Sequence of the second protein:
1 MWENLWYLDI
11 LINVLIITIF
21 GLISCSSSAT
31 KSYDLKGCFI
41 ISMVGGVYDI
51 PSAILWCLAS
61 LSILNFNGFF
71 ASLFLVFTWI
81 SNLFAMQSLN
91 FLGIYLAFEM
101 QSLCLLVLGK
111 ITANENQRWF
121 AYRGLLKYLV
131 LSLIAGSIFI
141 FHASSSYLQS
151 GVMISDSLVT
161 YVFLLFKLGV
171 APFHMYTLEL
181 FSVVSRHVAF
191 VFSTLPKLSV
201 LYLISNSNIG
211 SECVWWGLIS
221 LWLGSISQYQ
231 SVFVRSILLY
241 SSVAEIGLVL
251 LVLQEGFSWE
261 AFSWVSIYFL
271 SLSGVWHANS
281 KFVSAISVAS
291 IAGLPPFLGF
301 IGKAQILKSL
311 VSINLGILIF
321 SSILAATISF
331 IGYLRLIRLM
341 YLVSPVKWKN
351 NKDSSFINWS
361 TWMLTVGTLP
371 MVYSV

Sequence of the first protein:
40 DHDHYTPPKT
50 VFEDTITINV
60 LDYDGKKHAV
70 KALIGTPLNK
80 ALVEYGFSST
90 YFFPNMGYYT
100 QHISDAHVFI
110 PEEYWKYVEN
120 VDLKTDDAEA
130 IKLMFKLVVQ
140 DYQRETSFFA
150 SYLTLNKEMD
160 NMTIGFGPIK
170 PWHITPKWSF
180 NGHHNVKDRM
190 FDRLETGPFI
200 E

The following describes two proteins that form a bound complex.

Contacts between the two chains:
Residue V234 in the second protein contacts residue F198 in the first protein (closest heavy-atom distance 3.8 Å).
Residue K349 in the second protein is in contact with residue E194 in the first protein (closest heavy-atom distance 3.2 Å).
Residue R235 in the second protein interacts with residue T174 in the first protein (closest heavy-atom distance 4.3 Å).
Residue K347 in the second protein contacts residue E194 in the first protein (closest heavy-atom distance 3.7 Å).
Residue S185 in the second protein is in contact with residue E200 in the first protein (closest heavy-atom distance 3.2 Å).
Residue S182 in the second protein is in contact with residue P175 in the first protein (closest heavy-atom distance 3.8 Å).
Residue S182 in the second protein is in contact with residue H172 in the first protein (closest heavy-atom distance 3.2 Å).
Residue L339 in the second protein is in contact with residue Y98 in the first protein (closest heavy-atom distance 3.9 Å).
Residue K347 in the second protein interacts with residue L193 in the first protein (closest heavy-atom distance 3.9 Å).
Residue R338 in the second protein is in contact with residue Y98 in the first protein (closest heavy-atom distance 3.5 Å).
Residue F120 in the second protein is in contact with residue S178 in the first protein (closest heavy-atom distance 4.2 Å).
Residue M340 in the second protein is in contact with residue F198 in the first protein (closest heavy-atom distance 3.7 Å).
Residue W119 in the second protein is in contact with residue P170 in the first protein (closest heavy-atom distance 4.1 Å).
Residue V184 in the second protein interacts with residue P175 in the first protein (closest heavy-atom distance 3.3 Å).
Residue V346 in the second protein is in contact with residue T195 in the first protein (closest heavy-atom distance 4.0 Å).
Residue Q117 in the second protein interacts with residue K176 in the first protein (closest heavy-atom distance 4.2 Å).
Residue R235 in the second protein is in contact with residue E200 in the first protein (closest heavy-atom distance 3.3 Å).
Residue F120 in the second protein interacts with residue F179 in the first protein (closest heavy-atom distance 3.2 Å).
Residue L339 in the second protein is in contact with residue Y97 in the first protein (closest heavy-atom distance 3.6 Å).
Residue V275 in the second protein contacts residue I199 in the first protein (closest heavy-atom distance 4.2 Å).
Residue V343 in the second protein is in contact with residue H101 in the first protein (closest heavy-atom distance 4.1 Å).
Residue W119 in the second protein contacts residue N180 in the first protein (closest heavy-atom distance 4.0 Å).
Residue V232 in the second protein is in contact with residue Q100 in the first protein (closest heavy-atom distance 3.4 Å).
Residue L339 in the second protein contacts residue F198 in the first protein (closest heavy-atom distance 4.3 Å).
Residue R335 in the second protein contacts residue Y97 in the first protein (closest heavy-atom distance 3.7 Å).
Residue R235 in the second protein contacts residue I199 in the first protein (closest heavy-atom distance 3.7 Å).
Residue K347 in the second protein is in contact with residue T195 in the first protein (closest heavy-atom distance 3.6 Å).
Residue F120 in the second protein contacts residue W171 in the first protein (closest heavy-atom distance 3.3 Å).
Residue W276 in the second protein contacts residue I199 in the first protein (closest heavy-atom distance 3.2 Å).
Residue V183 in the second protein is in contact with residue H172 in the first protein (closest heavy-atom distance 3.7 Å).
Residue R235 in the second protein is in contact with residue I173 in the first protein (closest heavy-atom distance 4.2 Å).
Residue R335 in the second protein is in contact with residue Y98 in the first protein (closest heavy-atom distance 3.7 Å).
Residue F233 in the second protein contacts residue Q100 in the first protein (closest heavy-atom distance 3.6 Å).
Residue V232 in the second protein interacts with residue M95 in the first protein (closest heavy-atom distance 4.1 Å).
Residue S344 in the second protein is in contact with residue H101 in the first protein (closest heavy-atom distance 3.7 Å).
Residue Y229 in the second protein is in contact with residue Y97 in the first protein (closest heavy-atom distance 4.2 Å).
Residue V184 in the second protein is in contact with residue E200 in the first protein (closest heavy-atom distance 4.3 Å).
Residue V232 in the second protein contacts residue G96 in the first protein (closest heavy-atom distance 3.6 Å).
Residue L238 in the second protein contacts residue I199 in the first protein (closest heavy-atom distance 4.3 Å).
Residue P345 in the second protein is in contact with residue T195 in the first protein (closest heavy-atom distance 3.3 Å).
Residue V343 in the second protein is in contact with residue Y98 in the first protein (closest heavy-atom distance 3.4 Å).
Residue F120 in the second protein interacts with residue P170 in the first protein (closest heavy-atom distance 3.8 Å).
Residue S231 in the second protein is in contact with residue Y97 in the first protein (closest heavy-atom distance 3.9 Å).
Residue R186 in the second protein contacts residue E200 in the first protein (closest heavy-atom distance 2.3 Å).
Residue N116 in the second protein interacts with residue N180 in the first protein (closest heavy-atom distance 3.9 Å).
Residue R235 in the second protein contacts residue P175 in the first protein (closest heavy-atom distance 3.7 Å).
Residue F120 in the second protein contacts residue H172 in the first protein (closest heavy-atom distance 3.7 Å).
Residue W348 in the second protein interacts with residue F198 in the first protein (closest heavy-atom distance 3.5 Å).
Residue Q230 in the second protein is in contact with residue Y97 in the first protein (closest heavy-atom distance 3.4 Å).
Residue R186 in the second protein is in contact with residue I199 in the first protein (closest heavy-atom distance 3.9 Å).
Residue V232 in the second protein contacts residue L132 in the first protein (closest heavy-atom distance 3.9 Å).
Residue Q117 in the second protein is in contact with residue P175 in the first protein (closest heavy-atom distance 3.4 Å).
Residue F233 in the second protein is in contact with residue I173 in the first protein (closest heavy-atom distance 3.8 Å).
Residue V183 in the second protein contacts residue P175 in the first protein (closest heavy-atom distance 3.8 Å).
Residue Q230 in the second protein interacts with residue E128 in the first protein (closest heavy-atom distance 4.3 Å).
Residue V232 in the second protein contacts residue Y97 in the first protein (closest heavy-atom distance 3.8 Å).
Residue F233 in the second protein interacts with residue L136 in the first protein (closest heavy-atom distance 4.0 Å).
Residue F233 in the second protein is in contact with residue L132 in the first protein (closest heavy-atom distance 4.3 Å).
Residue F233 in the second protein interacts with residue M95 in the first protein (closest heavy-atom distance 4.4 Å).
Residue K349 in the second protein contacts residue K176 in the first protein (closest heavy-atom distance 3.6 Å).